This data describes a binding interaction between two proteins.

Sequence of protein 2:
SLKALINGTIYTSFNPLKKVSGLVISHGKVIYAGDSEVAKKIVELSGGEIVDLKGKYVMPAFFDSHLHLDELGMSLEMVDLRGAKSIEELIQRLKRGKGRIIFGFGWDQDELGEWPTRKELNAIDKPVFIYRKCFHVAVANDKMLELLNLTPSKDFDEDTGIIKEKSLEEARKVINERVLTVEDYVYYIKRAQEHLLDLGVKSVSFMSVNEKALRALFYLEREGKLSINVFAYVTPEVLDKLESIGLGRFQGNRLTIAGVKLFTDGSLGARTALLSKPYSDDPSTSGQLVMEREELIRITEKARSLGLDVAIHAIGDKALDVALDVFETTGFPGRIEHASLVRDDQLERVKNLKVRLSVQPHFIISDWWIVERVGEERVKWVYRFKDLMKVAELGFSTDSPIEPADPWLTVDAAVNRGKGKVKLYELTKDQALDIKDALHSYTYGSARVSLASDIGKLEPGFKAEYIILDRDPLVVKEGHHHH

Sequence of protein 1:
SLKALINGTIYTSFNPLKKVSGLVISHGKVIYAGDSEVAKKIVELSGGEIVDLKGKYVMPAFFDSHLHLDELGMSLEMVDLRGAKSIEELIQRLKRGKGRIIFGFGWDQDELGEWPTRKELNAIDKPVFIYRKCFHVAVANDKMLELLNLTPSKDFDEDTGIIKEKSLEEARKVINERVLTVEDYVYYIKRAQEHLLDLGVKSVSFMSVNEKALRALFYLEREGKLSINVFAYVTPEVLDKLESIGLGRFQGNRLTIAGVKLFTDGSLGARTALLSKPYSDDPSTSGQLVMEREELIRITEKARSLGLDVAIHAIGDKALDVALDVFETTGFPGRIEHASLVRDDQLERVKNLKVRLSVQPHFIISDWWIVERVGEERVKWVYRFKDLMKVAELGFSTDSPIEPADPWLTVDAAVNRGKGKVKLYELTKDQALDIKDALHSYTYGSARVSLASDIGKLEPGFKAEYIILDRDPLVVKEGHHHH

Contacts between the two chains:
Residue S47 in protein 2 contacts residue I43 in protein 1 (closest heavy-atom distance 3.4 Å).
Residue R216 in protein 2 contacts residue S245 in protein 1 (closest heavy-atom distance 3.1 Å).
Residue I43 in protein 2 is in contact with residue L46 in protein 1 (closest heavy-atom distance 3.9 Å).
Residue L3 in protein 2 contacts residue I32 in protein 1 (closest heavy-atom distance 3.8 Å).
Residue E222 in protein 2 contacts residue F251 in protein 1 (closest heavy-atom distance 3.7 Å).
Residue K242 in protein 2 is in contact with residue I246 in protein 1 (closest heavy-atom distance 3.6 Å).
Residue Q252 in protein 2 contacts residue G253 in protein 1 (closest heavy-atom distance 3.4 Å).
Residue L46 in protein 2 is in contact with residue K42 in protein 1 (closest heavy-atom distance 3.8 Å).
Residue S306 in protein 2 contacts residue R223 in protein 1 (closest heavy-atom distance 3.1 Å).
Residue H28 in protein 2 contacts residue G462 in protein 1 (closest heavy-atom distance 3.7 Å).
Residue R223 in protein 2 contacts residue R250 in protein 1 (closest heavy-atom distance 3.6 Å).
Residue L46 in protein 2 interacts with residue I43 in protein 1 (closest heavy-atom distance 3.9 Å).
Residue L248 in protein 2 interacts with residue L248 in protein 1 (closest heavy-atom distance 4.0 Å).
Residue E244 in protein 2 is in contact with residue R216 in protein 1 (closest heavy-atom distance 2.8 Å).
Residue Y33 in protein 2 interacts with residue L46 in protein 1 (closest heavy-atom distance 4.0 Å).
Residue F251 in protein 2 is in contact with residue F251 in protein 1 (closest heavy-atom distance 2.9 Å).
Residue S27 in protein 2 contacts residue I32 in protein 1 (closest heavy-atom distance 3.1 Å).
Residue R216 in protein 2 interacts with residue E244 in protein 1 (closest heavy-atom distance 2.8 Å).
Residue L248 in protein 2 is in contact with residue F219 in protein 1 (closest heavy-atom distance 3.7 Å).
Residue F219 in protein 2 interacts with residue L248 in protein 1 (closest heavy-atom distance 3.7 Å).
Residue F251 in protein 2 interacts with residue F219 in protein 1 (closest heavy-atom distance 3.9 Å).
Residue F251 in protein 2 is in contact with residue E222 in protein 1 (closest heavy-atom distance 3.7 Å).
Residue I246 in protein 2 interacts with residue L248 in protein 1 (closest heavy-atom distance 3.9 Å).
Residue Q252 in protein 2 is in contact with residue Q252 in protein 1 (closest heavy-atom distance 3.9 Å).
Residue F219 in protein 2 interacts with residue I246 in protein 1 (closest heavy-atom distance 3.5 Å).
Residue K30 in protein 2 contacts residue H28 in protein 1 (closest heavy-atom distance 4.1 Å).
Residue I246 in protein 2 contacts residue F219 in protein 1 (closest heavy-atom distance 3.5 Å).
Residue R216 in protein 2 contacts residue I246 in protein 1 (closest heavy-atom distance 3.5 Å).
Residue G247 in protein 2 is in contact with residue R216 in protein 1 (closest heavy-atom distance 3.5 Å).
Residue F219 in protein 2 is in contact with residue G247 in protein 1 (closest heavy-atom distance 3.3 Å).
Residue L46 in protein 2 contacts residue V39 in protein 1 (closest heavy-atom distance 4.0 Å).
Residue G247 in protein 2 is in contact with residue F219 in protein 1 (closest heavy-atom distance 3.3 Å).
Residue V39 in protein 2 interacts with residue L46 in protein 1 (closest heavy-atom distance 4.0 Å).
Residue L248 in protein 2 interacts with residue I246 in protein 1 (closest heavy-atom distance 3.9 Å).
Residue L46 in protein 2 interacts with residue Y33 in protein 1 (closest heavy-atom distance 4.0 Å).
Residue R223 in protein 2 interacts with residue G308 in protein 1 (closest heavy-atom distance 3.7 Å).
Residue R223 in protein 2 interacts with residue L307 in protein 1 (closest heavy-atom distance 3.2 Å).
Residue F251 in protein 2 is in contact with residue L256 in protein 1 (closest heavy-atom distance 3.9 Å).
Residue F251 in protein 2 is in contact with residue G253 in protein 1 (closest heavy-atom distance 3.9 Å).
Residue R223 in protein 2 interacts with residue S306 in protein 1 (closest heavy-atom distance 3.1 Å).
Residue G462 in protein 2 contacts residue H28 in protein 1 (closest heavy-atom distance 3.7 Å).
Residue I246 in protein 2 is in contact with residue I246 in protein 1 (closest heavy-atom distance 3.6 Å).
Residue L307 in protein 2 contacts residue R223 in protein 1 (closest heavy-atom distance 3.2 Å).
Residue F219 in protein 2 interacts with residue F251 in protein 1 (closest heavy-atom distance 3.9 Å).
Residue I246 in protein 2 interacts with residue K242 in protein 1 (closest heavy-atom distance 3.6 Å).
Residue L256 in protein 2 interacts with residue F251 in protein 1 (closest heavy-atom distance 3.9 Å).
Residue G253 in protein 2 contacts residue Q252 in protein 1 (closest heavy-atom distance 3.4 Å).
Residue H28 in protein 2 interacts with residue K30 in protein 1 (closest heavy-atom distance 4.1 Å).
Residue S245 in protein 2 contacts residue R216 in protein 1 (closest heavy-atom distance 3.1 Å).
Residue R250 in protein 2 contacts residue R223 in protein 1 (closest heavy-atom distance 3.6 Å).
Residue K42 in protein 2 is in contact with residue L46 in protein 1 (closest heavy-atom distance 3.8 Å).
Residue G253 in protein 2 interacts with residue F251 in protein 1 (closest heavy-atom distance 3.9 Å).
Residue L243 in protein 2 interacts with residue I246 in protein 1 (closest heavy-atom distance 4.1 Å).
Residue R216 in protein 2 is in contact with residue G247 in protein 1 (closest heavy-atom distance 3.5 Å).
Residue I246 in protein 2 contacts residue R216 in protein 1 (closest heavy-atom distance 3.5 Å).
Residue I32 in protein 2 interacts with residue L3 in protein 1 (closest heavy-atom distance 3.8 Å).
Residue I43 in protein 2 interacts with residue S47 in protein 1 (closest heavy-atom distance 3.4 Å).
Residue G308 in protein 2 is in contact with residue R223 in protein 1 (closest heavy-atom distance 3.7 Å).
Residue L46 in protein 2 interacts with residue L46 in protein 1 (closest heavy-atom distance 3.8 Å).
Residue I32 in protein 2 contacts residue S27 in protein 1 (closest heavy-atom distance 3.1 Å).